Residue-level contacts at the interface:
Residue I46 in chain B interacts with residue W53 in chain A (closest heavy-atom distance 3.3 Å).
Residue T45 in chain B interacts with residue W53 in chain A (closest heavy-atom distance 4.6 Å).
Residue W41 in chain B interacts with residue W53 in chain A (closest heavy-atom distance 4.2 Å).

The following describes two proteins that form a bound complex.

Sequence of chain A:
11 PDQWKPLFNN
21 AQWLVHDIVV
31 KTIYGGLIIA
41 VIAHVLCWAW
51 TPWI

Sequence of chain B:
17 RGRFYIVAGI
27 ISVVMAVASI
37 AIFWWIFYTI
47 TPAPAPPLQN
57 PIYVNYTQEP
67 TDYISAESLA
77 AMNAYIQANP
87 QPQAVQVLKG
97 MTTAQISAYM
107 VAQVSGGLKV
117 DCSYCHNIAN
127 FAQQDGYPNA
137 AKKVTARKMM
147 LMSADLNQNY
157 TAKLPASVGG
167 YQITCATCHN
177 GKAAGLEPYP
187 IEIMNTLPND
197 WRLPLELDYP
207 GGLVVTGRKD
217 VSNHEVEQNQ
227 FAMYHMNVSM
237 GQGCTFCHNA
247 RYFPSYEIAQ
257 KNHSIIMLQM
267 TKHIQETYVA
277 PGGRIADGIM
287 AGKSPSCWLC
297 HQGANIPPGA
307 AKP